Sequence of the first protein:
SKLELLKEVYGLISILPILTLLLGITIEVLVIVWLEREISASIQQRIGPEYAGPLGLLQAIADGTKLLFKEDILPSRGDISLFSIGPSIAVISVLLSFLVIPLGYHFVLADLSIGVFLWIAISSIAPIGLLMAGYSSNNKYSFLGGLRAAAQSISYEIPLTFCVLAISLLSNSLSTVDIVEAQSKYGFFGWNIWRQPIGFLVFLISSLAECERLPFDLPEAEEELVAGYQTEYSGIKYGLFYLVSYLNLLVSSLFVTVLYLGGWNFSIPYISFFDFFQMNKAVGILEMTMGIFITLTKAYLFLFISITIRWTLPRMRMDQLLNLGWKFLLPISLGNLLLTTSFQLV

This data describes a binding interaction between two proteins.

Residue-level contacts at the interface:
Residue S1 in the first protein interacts with residue N176 in the second protein (closest heavy-atom distance 4.4 Å).
Residue S1 in the first protein contacts residue A175 in the second protein (closest heavy-atom distance 4.9 Å).
Residue K2 in the first protein is in contact with residue D180 in the second protein (closest heavy-atom distance 4.9 Å).
Residue K2 in the first protein interacts with residue V179 in the second protein (closest heavy-atom distance 3.5 Å).
Residue L12 in the first protein interacts with residue R187 in the second protein (closest heavy-atom distance 3.3 Å).
Residue K7 in the first protein contacts residue R187 in the second protein (closest heavy-atom distance 4.1 Å).
Residue L3 in the first protein is in contact with residue D153 in the second protein (closest heavy-atom distance 4.6 Å).

Sequence of the second protein:
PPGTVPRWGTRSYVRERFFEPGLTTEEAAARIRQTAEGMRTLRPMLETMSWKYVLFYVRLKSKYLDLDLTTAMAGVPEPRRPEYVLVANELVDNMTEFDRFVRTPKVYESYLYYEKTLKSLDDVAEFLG